Contacts between the two chains:
Residue S137 in the second protein contacts residue P9 in the first protein (closest heavy-atom distance 3.9 Å).
Residue H133 in the second protein interacts with residue P10 in the first protein (closest heavy-atom distance 2.8 Å).
Residue W3 in the second protein is in contact with residue P7 in the first protein (closest heavy-atom distance 4.3 Å).
Residue G2 in the second protein contacts residue P8 in the first protein (closest heavy-atom distance 3.6 Å).
Residue Y6 in the second protein is in contact with residue P12 in the first protein (closest heavy-atom distance 4.2 Å).
Residue S29 in the second protein contacts residue P2 in the first protein (closest heavy-atom distance 3.0 Å).
Residue H133 in the second protein contacts residue P9 in the first protein (closest heavy-atom distance 5.0 Å).
Residue H133 in the second protein is in contact with residue P12 in the first protein (closest heavy-atom distance 3.6 Å).
Residue W3 in the second protein is in contact with residue P6 in the first protein (closest heavy-atom distance 2.7 Å).
Residue W3 in the second protein is in contact with residue P9 in the first protein (closest heavy-atom distance 3.6 Å).
Residue P28 in the second protein contacts residue P2 in the first protein (closest heavy-atom distance 4.3 Å).
Residue N9 in the second protein is in contact with residue P13 in the first protein (closest heavy-atom distance 3.4 Å).
Residue N9 in the second protein is in contact with residue P12 in the first protein (closest heavy-atom distance 3.2 Å).
Residue S27 in the second protein is in contact with residue P2 in the first protein (closest heavy-atom distance 3.3 Å).
Residue A12 in the second protein is in contact with residue P14 in the first protein (closest heavy-atom distance 4.4 Å).
Residue M130 in the second protein is in contact with residue P12 in the first protein (closest heavy-atom distance 3.8 Å).
Residue Y6 in the second protein is in contact with residue P8 in the first protein (closest heavy-atom distance 4.0 Å).
Residue W3 in the second protein is in contact with residue P8 in the first protein (closest heavy-atom distance 3.4 Å).
Residue Y139 in the second protein contacts residue P9 in the first protein (closest heavy-atom distance 3.7 Å).
Residue W31 in the second protein is in contact with residue P5 in the first protein (closest heavy-atom distance 3.6 Å).
Residue Y139 in the second protein contacts residue P6 in the first protein (closest heavy-atom distance 3.3 Å).
Residue S27 in the second protein interacts with residue P1 in the first protein (closest heavy-atom distance 3.7 Å).
Residue L134 in the second protein interacts with residue P9 in the first protein (closest heavy-atom distance 4.2 Å).
Residue W3 in the second protein contacts residue P5 in the first protein (closest heavy-atom distance 3.9 Å).
Residue H133 in the second protein is in contact with residue P11 in the first protein (closest heavy-atom distance 3.6 Å).
Residue N9 in the second protein contacts residue P14 in the first protein (closest heavy-atom distance 3.5 Å).
Residue Y6 in the second protein interacts with residue P11 in the first protein (closest heavy-atom distance 3.5 Å).
Residue A5 in the second protein contacts residue P11 in the first protein (closest heavy-atom distance 4.7 Å).
Residue W31 in the second protein interacts with residue P6 in the first protein (closest heavy-atom distance 3.4 Å).
Residue Y6 in the second protein contacts residue P10 in the first protein (closest heavy-atom distance 3.4 Å).
Residue Y139 in the second protein contacts residue P7 in the first protein (closest heavy-atom distance 2.3 Å).
Residue Y139 in the second protein contacts residue P8 in the first protein (closest heavy-atom distance 4.3 Å).
Residue S27 in the second protein contacts residue P3 in the first protein (closest heavy-atom distance 4.0 Å).
Residue Y6 in the second protein contacts residue P9 in the first protein (closest heavy-atom distance 2.6 Å).

Sequence of the first protein:
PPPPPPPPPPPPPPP

These two protein chains interact to form a complex.

Sequence of the second protein:
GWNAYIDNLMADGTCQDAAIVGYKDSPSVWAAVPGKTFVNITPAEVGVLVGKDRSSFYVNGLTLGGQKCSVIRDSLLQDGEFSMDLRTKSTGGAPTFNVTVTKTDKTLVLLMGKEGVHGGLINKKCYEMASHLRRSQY